Sequence of protein 1:
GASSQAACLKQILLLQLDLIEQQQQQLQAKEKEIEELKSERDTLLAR

Interface contacts:
Residue L32 in protein 2 is in contact with residue Q31 in protein 1 (closest heavy-atom distance 4.1 Å).
Residue I25 in protein 2 interacts with residue L24 in protein 1 (closest heavy-atom distance 3.7 Å).
Residue A11 in protein 2 contacts residue A11 in protein 1 (closest heavy-atom distance 4.3 Å).
Residue L49 in protein 2 is in contact with residue L49 in protein 1 (closest heavy-atom distance 3.8 Å).
Residue I53 in protein 2 is in contact with residue L49 in protein 1 (closest heavy-atom distance 4.1 Å).
Residue I17 in protein 2 is in contact with residue L18 in protein 1 (closest heavy-atom distance 3.8 Å).
Residue I39 in protein 2 is in contact with residue L42 in protein 1 (closest heavy-atom distance 4.2 Å).
Residue L32 in protein 2 is in contact with residue K35 in protein 1 (closest heavy-atom distance 4.1 Å).
Residue I53 in protein 2 contacts residue R52 in protein 1 (closest heavy-atom distance 3.6 Å).
Residue Q28 in protein 2 is in contact with residue Q29 in protein 1 (closest heavy-atom distance 2.8 Å).
Residue E38 in protein 2 interacts with residue I39 in protein 1 (closest heavy-atom distance 3.5 Å).
Residue K43 in protein 2 is in contact with residue L42 in protein 1 (closest heavy-atom distance 4.5 Å).
Residue L18 in protein 2 contacts residue I17 in protein 1 (closest heavy-atom distance 3.8 Å).
Residue Q31 in protein 2 interacts with residue L32 in protein 1 (closest heavy-atom distance 3.6 Å).
Residue L50 in protein 2 interacts with residue L49 in protein 1 (closest heavy-atom distance 4.2 Å).
Residue L32 in protein 2 contacts residue Q28 in protein 1 (closest heavy-atom distance 4.4 Å).
Residue L14 in protein 2 interacts with residue L14 in protein 1 (closest heavy-atom distance 4.1 Å).
Residue R46 in protein 2 is in contact with residue E45 in protein 1 (closest heavy-atom distance 3.3 Å).
Residue I39 in protein 2 is in contact with residue E38 in protein 1 (closest heavy-atom distance 3.4 Å).
Residue L32 in protein 2 is in contact with residue L32 in protein 1 (closest heavy-atom distance 3.5 Å).
Residue I39 in protein 2 contacts residue K35 in protein 1 (closest heavy-atom distance 3.7 Å).
Residue K35 in protein 2 interacts with residue E36 in protein 1 (closest heavy-atom distance 3.1 Å).
Residue Q21 in protein 2 interacts with residue I25 in protein 1 (closest heavy-atom distance 4.0 Å).
Residue L14 in protein 2 contacts residue A11 in protein 1 (closest heavy-atom distance 3.7 Å).
Residue I25 in protein 2 interacts with residue Q21 in protein 1 (closest heavy-atom distance 3.9 Å).
Residue E36 in protein 2 is in contact with residue K35 in protein 1 (closest heavy-atom distance 3.1 Å).
Residue R52 in protein 2 interacts with residue R52 in protein 1 (closest heavy-atom distance 4.7 Å).
Residue Q29 in protein 2 is in contact with residue Q28 in protein 1 (closest heavy-atom distance 2.8 Å).
Residue L22 in protein 2 contacts residue Q21 in protein 1 (closest heavy-atom distance 3.2 Å).
Residue Q21 in protein 2 contacts residue L18 in protein 1 (closest heavy-atom distance 3.2 Å).
Residue R46 in protein 2 interacts with residue L42 in protein 1 (closest heavy-atom distance 3.6 Å).
Residue R46 in protein 2 interacts with residue L49 in protein 1 (closest heavy-atom distance 4.8 Å).
Residue K35 in protein 2 is in contact with residue I39 in protein 1 (closest heavy-atom distance 3.6 Å).
Residue Q28 in protein 2 is in contact with residue Q28 in protein 1 (closest heavy-atom distance 3.0 Å).
Residue L14 in protein 2 is in contact with residue K15 in protein 1 (closest heavy-atom distance 4.2 Å).
Residue K43 in protein 2 is in contact with residue E38 in protein 1 (closest heavy-atom distance 3.9 Å).
Residue L18 in protein 2 is in contact with residue Q21 in protein 1 (closest heavy-atom distance 3.3 Å).
Residue L18 in protein 2 interacts with residue L18 in protein 1 (closest heavy-atom distance 3.5 Å).
Residue A11 in protein 2 is in contact with residue A7 in protein 1 (closest heavy-atom distance 4.4 Å).
Residue I25 in protein 2 contacts residue Q28 in protein 1 (closest heavy-atom distance 3.4 Å).
Residue L14 in protein 2 contacts residue L18 in protein 1 (closest heavy-atom distance 3.7 Å).
Residue A7 in protein 2 interacts with residue A7 in protein 1 (closest heavy-atom distance 4.3 Å).
Residue L18 in protein 2 interacts with residue L14 in protein 1 (closest heavy-atom distance 3.6 Å).
Residue Q21 in protein 2 contacts residue Q21 in protein 1 (closest heavy-atom distance 3.0 Å).
Residue Q28 in protein 2 interacts with residue I25 in protein 1 (closest heavy-atom distance 3.4 Å).
Residue L24 in protein 2 is in contact with residue I25 in protein 1 (closest heavy-atom distance 3.8 Å).
Residue A11 in protein 2 interacts with residue L14 in protein 1 (closest heavy-atom distance 3.8 Å).
Residue Q28 in protein 2 is in contact with residue L32 in protein 1 (closest heavy-atom distance 4.0 Å).
Residue I25 in protein 2 is in contact with residue I25 in protein 1 (closest heavy-atom distance 3.5 Å).
Residue L42 in protein 2 contacts residue R46 in protein 1 (closest heavy-atom distance 3.4 Å).
Residue K15 in protein 2 is in contact with residue L14 in protein 1 (closest heavy-atom distance 3.9 Å).
Residue I39 in protein 2 interacts with residue I39 in protein 1 (closest heavy-atom distance 3.4 Å).
Residue L42 in protein 2 interacts with residue I39 in protein 1 (closest heavy-atom distance 4.2 Å).
Residue Q21 in protein 2 is in contact with residue L22 in protein 1 (closest heavy-atom distance 3.2 Å).
Residue L49 in protein 2 contacts residue L50 in protein 1 (closest heavy-atom distance 3.7 Å).
Residue L49 in protein 2 is in contact with residue R46 in protein 1 (closest heavy-atom distance 4.4 Å).
Residue E45 in protein 2 interacts with residue R46 in protein 1 (closest heavy-atom distance 3.1 Å).
Residue L42 in protein 2 contacts residue L42 in protein 1 (closest heavy-atom distance 4.5 Å).
Residue K35 in protein 2 is in contact with residue L32 in protein 1 (closest heavy-atom distance 4.2 Å).
Residue K35 in protein 2 interacts with residue K35 in protein 1 (closest heavy-atom distance 4.0 Å).

Sequence of protein 2:
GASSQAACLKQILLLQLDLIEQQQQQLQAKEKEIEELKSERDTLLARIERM

These two protein chains interact to form a complex.